Contacts between the two chains:
Residue W52 in chain B interacts with residue A12 in chain A (closest heavy-atom distance 4.6 Å).
Residue F32 in chain B contacts residue P14 in chain A (closest heavy-atom distance 4.5 Å).
Residue Y114 in chain B is in contact with residue A12 in chain A (closest heavy-atom distance 3.7 Å).
Residue Y114 in chain B contacts residue N15 in chain A (closest heavy-atom distance 4.0 Å).
Residue F32 in chain B interacts with residue N15 in chain A (closest heavy-atom distance 3.3 Å).
Residue N31 in chain B interacts with residue N15 in chain A (closest heavy-atom distance 3.0 Å).
Residue Y59 in chain B interacts with residue P10 in chain A (closest heavy-atom distance 3.9 Å).
Residue T112 in chain B contacts residue N13 in chain A (closest heavy-atom distance 4.8 Å).
Residue T112 in chain B is in contact with residue N11 in chain A (closest heavy-atom distance 3.8 Å).
Residue Y114 in chain B is in contact with residue P14 in chain A (closest heavy-atom distance 3.6 Å).
Residue K113 in chain B is in contact with residue N11 in chain A (closest heavy-atom distance 3.4 Å).
Residue W52 in chain B is in contact with residue D9 in chain A (closest heavy-atom distance 3.4 Å).
Residue W52 in chain B interacts with residue P10 in chain A (closest heavy-atom distance 3.9 Å).
Residue F53 in chain B is in contact with residue N15 in chain A (closest heavy-atom distance 3.4 Å).
Residue T112 in chain B interacts with residue A12 in chain A (closest heavy-atom distance 4.2 Å).
Residue G33 in chain B is in contact with residue N15 in chain A (closest heavy-atom distance 2.4 Å).
Residue Y114 in chain B interacts with residue N11 in chain A (closest heavy-atom distance 2.9 Å).
Residue I51 in chain B is in contact with residue P14 in chain A (closest heavy-atom distance 4.6 Å).
Residue F53 in chain B is in contact with residue P14 in chain A (closest heavy-atom distance 2.8 Å).
Residue I50 in chain B contacts residue P14 in chain A (closest heavy-atom distance 4.1 Å).
Residue W52 in chain B interacts with residue N15 in chain A (closest heavy-atom distance 4.8 Å).
Residue I50 in chain B contacts residue P10 in chain A (closest heavy-atom distance 3.7 Å).
Residue W52 in chain B is in contact with residue P14 in chain A (closest heavy-atom distance 3.4 Å).
Residue K113 in chain B contacts residue D9 in chain A (closest heavy-atom distance 3.4 Å).
Residue Y114 in chain B contacts residue N13 in chain A (closest heavy-atom distance 3.1 Å).
Residue Y59 in chain B is in contact with residue D9 in chain A (closest heavy-atom distance 4.1 Å).
Residue A99 in chain B contacts residue N15 in chain A (closest heavy-atom distance 3.4 Å).
Residue W52 in chain B is in contact with residue N13 in chain A (closest heavy-atom distance 3.4 Å).
Residue A99 in chain B is in contact with residue P14 in chain A (closest heavy-atom distance 3.6 Å).
Residue G33 in chain B is in contact with residue P14 in chain A (closest heavy-atom distance 3.7 Å).

The following describes two proteins that form a bound complex.

Sequence of chain A:
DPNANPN

Sequence of chain B:
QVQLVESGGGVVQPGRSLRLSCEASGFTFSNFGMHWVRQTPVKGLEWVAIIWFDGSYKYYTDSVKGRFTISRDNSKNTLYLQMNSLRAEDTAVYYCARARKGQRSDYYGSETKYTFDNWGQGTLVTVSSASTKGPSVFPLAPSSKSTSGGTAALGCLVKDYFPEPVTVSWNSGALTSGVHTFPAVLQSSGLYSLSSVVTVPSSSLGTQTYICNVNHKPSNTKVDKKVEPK